Sequence of the first protein:
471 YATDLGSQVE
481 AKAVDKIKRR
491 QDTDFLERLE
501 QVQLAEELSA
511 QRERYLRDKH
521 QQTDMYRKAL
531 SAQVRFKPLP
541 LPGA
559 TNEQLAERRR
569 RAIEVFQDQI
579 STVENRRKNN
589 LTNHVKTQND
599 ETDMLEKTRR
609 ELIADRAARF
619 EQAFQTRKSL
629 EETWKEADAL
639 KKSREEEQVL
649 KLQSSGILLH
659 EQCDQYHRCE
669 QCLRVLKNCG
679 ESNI

The following describes two proteins that form a bound complex.

Contacts between the two chains:
Residue D46 in the second protein interacts with residue C677 in the first protein (closest heavy-atom distance 3.3 Å).
Residue D245 in the second protein is in contact with residue R672 in the first protein (closest heavy-atom distance 3.2 Å).
Residue G45 in the second protein interacts with residue G678 in the first protein (closest heavy-atom distance 2.9 Å).
Residue G45 in the second protein contacts residue E679 in the first protein (closest heavy-atom distance 2.4 Å).
Residue M1 in the second protein contacts residue N681 in the first protein (closest heavy-atom distance 4.5 Å).
Residue G44 in the second protein interacts with residue V673 in the first protein (closest heavy-atom distance 3.9 Å).
Residue G44 in the second protein is in contact with residue G678 in the first protein (closest heavy-atom distance 3.0 Å).
Residue D245 in the second protein contacts residue L671 in the first protein (closest heavy-atom distance 4.5 Å).
Residue G43 in the second protein interacts with residue L674 in the first protein (closest heavy-atom distance 4.2 Å).
Residue D245 in the second protein interacts with residue C670 in the first protein (closest heavy-atom distance 4.8 Å).
Residue S48 in the second protein interacts with residue G678 in the first protein (closest heavy-atom distance 3.6 Å).
Residue I42 in the second protein is in contact with residue C677 in the first protein (closest heavy-atom distance 4.5 Å).
Residue Y357 in the second protein interacts with residue Q669 in the first protein (closest heavy-atom distance 3.3 Å).
Residue T41 in the second protein is in contact with residue N676 in the first protein (closest heavy-atom distance 3.2 Å).
Residue D47 in the second protein contacts residue I682 in the first protein (closest heavy-atom distance 4.2 Å).
Residue D47 in the second protein contacts residue N681 in the first protein (closest heavy-atom distance 2.9 Å).
Residue G43 in the second protein contacts residue N676 in the first protein (closest heavy-atom distance 2.3 Å).
Residue G43 in the second protein contacts residue C677 in the first protein (closest heavy-atom distance 3.2 Å).
Residue G45 in the second protein interacts with residue C677 in the first protein (closest heavy-atom distance 2.8 Å).
Residue G44 in the second protein contacts residue S680 in the first protein (closest heavy-atom distance 2.4 Å).
Residue D322 in the second protein interacts with residue Q669 in the first protein (closest heavy-atom distance 3.5 Å).
Residue S48 in the second protein contacts residue C677 in the first protein (closest heavy-atom distance 3.3 Å).
Residue G45 in the second protein is in contact with residue S680 in the first protein (closest heavy-atom distance 3.2 Å).
Residue T41 in the second protein interacts with residue K675 in the first protein (closest heavy-atom distance 4.3 Å).
Residue I42 in the second protein interacts with residue K675 in the first protein (closest heavy-atom distance 3.6 Å).
Residue G44 in the second protein contacts residue E679 in the first protein (closest heavy-atom distance 3.9 Å).
Residue Y357 in the second protein interacts with residue L671 in the first protein (closest heavy-atom distance 4.0 Å).
Residue D46 in the second protein interacts with residue S680 in the first protein (closest heavy-atom distance 4.5 Å).
Residue D47 in the second protein is in contact with residue C677 in the first protein (closest heavy-atom distance 4.4 Å).
Residue R2 in the second protein interacts with residue E679 in the first protein (closest heavy-atom distance 3.2 Å).
Residue G44 in the second protein is in contact with residue N676 in the first protein (closest heavy-atom distance 3.2 Å).
Residue G44 in the second protein is in contact with residue C677 in the first protein (closest heavy-atom distance 3.8 Å).
Residue I42 in the second protein interacts with residue N676 in the first protein (closest heavy-atom distance 2.5 Å).
Residue G43 in the second protein is in contact with residue V673 in the first protein (closest heavy-atom distance 4.5 Å).
Residue G45 in the second protein interacts with residue N676 in the first protein (closest heavy-atom distance 3.1 Å).
Residue D47 in the second protein interacts with residue S680 in the first protein (closest heavy-atom distance 4.9 Å).
Residue P359 in the second protein contacts residue Q669 in the first protein (closest heavy-atom distance 3.9 Å).
Residue G44 in the second protein is in contact with residue K675 in the first protein (closest heavy-atom distance 4.8 Å).
Residue T41 in the second protein interacts with residue C677 in the first protein (closest heavy-atom distance 3.2 Å).
Residue S48 in the second protein contacts residue E679 in the first protein (closest heavy-atom distance 3.7 Å).
Residue G44 in the second protein contacts residue R672 in the first protein (closest heavy-atom distance 4.1 Å).
Residue G43 in the second protein is in contact with residue K675 in the first protein (closest heavy-atom distance 4.3 Å).
Residue G43 in the second protein is in contact with residue G678 in the first protein (closest heavy-atom distance 2.3 Å).
Residue Y357 in the second protein is in contact with residue C670 in the first protein (closest heavy-atom distance 5.0 Å).
Residue D47 in the second protein interacts with residue E679 in the first protein (closest heavy-atom distance 2.9 Å).
Residue D46 in the second protein is in contact with residue E679 in the first protein (closest heavy-atom distance 3.7 Å).
Residue D46 in the second protein interacts with residue G678 in the first protein (closest heavy-atom distance 4.7 Å).
Residue K40 in the second protein is in contact with residue C677 in the first protein (closest heavy-atom distance 4.1 Å).
Residue I42 in the second protein interacts with residue L674 in the first protein (closest heavy-atom distance 2.8 Å).

Sequence of the second protein:
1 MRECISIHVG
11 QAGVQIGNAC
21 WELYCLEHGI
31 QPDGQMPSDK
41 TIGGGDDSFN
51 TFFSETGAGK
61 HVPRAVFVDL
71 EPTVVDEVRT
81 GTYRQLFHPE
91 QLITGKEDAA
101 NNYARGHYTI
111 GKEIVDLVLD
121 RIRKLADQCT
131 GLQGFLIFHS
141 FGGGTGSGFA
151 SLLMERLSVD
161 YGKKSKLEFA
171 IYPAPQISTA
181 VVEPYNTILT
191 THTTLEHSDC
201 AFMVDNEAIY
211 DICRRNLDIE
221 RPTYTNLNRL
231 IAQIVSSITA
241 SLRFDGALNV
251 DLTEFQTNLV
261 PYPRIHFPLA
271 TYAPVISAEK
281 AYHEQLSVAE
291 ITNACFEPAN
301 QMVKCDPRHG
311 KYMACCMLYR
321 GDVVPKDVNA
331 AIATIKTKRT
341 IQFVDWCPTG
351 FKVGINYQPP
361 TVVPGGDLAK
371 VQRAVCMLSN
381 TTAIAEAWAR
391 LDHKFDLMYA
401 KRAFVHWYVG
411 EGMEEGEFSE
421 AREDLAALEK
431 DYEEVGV